Sequence of the second protein:
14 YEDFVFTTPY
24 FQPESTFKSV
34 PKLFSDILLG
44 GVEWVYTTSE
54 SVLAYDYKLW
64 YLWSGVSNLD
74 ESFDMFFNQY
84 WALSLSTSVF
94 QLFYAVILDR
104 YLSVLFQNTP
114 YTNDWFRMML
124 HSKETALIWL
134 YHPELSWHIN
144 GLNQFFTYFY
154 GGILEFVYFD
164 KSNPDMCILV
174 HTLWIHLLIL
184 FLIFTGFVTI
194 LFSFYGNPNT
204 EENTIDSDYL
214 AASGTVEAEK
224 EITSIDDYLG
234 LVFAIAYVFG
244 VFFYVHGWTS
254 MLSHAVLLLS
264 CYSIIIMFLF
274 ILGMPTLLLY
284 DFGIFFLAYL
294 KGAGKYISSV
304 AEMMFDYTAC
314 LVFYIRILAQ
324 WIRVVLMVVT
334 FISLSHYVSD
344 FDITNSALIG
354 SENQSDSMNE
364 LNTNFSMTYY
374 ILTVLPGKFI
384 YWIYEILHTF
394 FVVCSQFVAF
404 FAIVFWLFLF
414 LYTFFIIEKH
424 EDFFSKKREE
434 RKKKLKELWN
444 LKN

Sequence of the first protein:
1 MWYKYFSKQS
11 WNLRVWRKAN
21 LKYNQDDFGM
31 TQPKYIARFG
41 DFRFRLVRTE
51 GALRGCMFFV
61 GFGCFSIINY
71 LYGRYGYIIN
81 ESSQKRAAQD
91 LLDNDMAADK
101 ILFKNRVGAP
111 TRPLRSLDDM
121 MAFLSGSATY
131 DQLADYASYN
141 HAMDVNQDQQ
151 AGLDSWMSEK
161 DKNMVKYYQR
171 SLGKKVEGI

Contacts between the two chains:
Residue I287 in the second protein contacts residue A52 in the first protein (closest heavy-atom distance 3.9 Å).
Residue G297 in the second protein contacts residue G29 in the first protein (closest heavy-atom distance 3.3 Å).
Residue S302 in the second protein contacts residue M57 in the first protein (closest heavy-atom distance 3.9 Å).
Residue E305 in the second protein interacts with residue M30 in the first protein (closest heavy-atom distance 3.8 Å).
Residue F289 in the second protein contacts residue G55 in the first protein (closest heavy-atom distance 4.1 Å).
Residue Y310 in the second protein interacts with residue M57 in the first protein (closest heavy-atom distance 3.9 Å).
Residue I300 in the second protein contacts residue Y35 in the first protein (closest heavy-atom distance 4.0 Å).
Residue E424 in the second protein is in contact with residue S7 in the first protein (closest heavy-atom distance 3.9 Å).
Residue I287 in the second protein interacts with residue C56 in the first protein (closest heavy-atom distance 4.0 Å).
Residue K422 in the second protein is in contact with residue Q9 in the first protein (closest heavy-atom distance 2.7 Å).
Residue S302 in the second protein interacts with residue R43 in the first protein (closest heavy-atom distance 2.9 Å).
Residue Y310 in the second protein interacts with residue F62 in the first protein (closest heavy-atom distance 3.1 Å).
Residue G297 in the second protein contacts residue M30 in the first protein (closest heavy-atom distance 3.8 Å).
Residue D425 in the second protein is in contact with residue Y5 in the first protein (closest heavy-atom distance 3.3 Å).
Residue G297 in the second protein contacts residue R54 in the first protein (closest heavy-atom distance 3.5 Å).
Residue K430 in the second protein interacts with residue Y5 in the first protein (closest heavy-atom distance 3.8 Å).
Residue K422 in the second protein contacts residue S10 in the first protein (closest heavy-atom distance 3.8 Å).
Residue I300 in the second protein interacts with residue M30 in the first protein (closest heavy-atom distance 3.7 Å).
Residue D425 in the second protein interacts with residue S7 in the first protein (closest heavy-atom distance 3.4 Å).
Residue S302 in the second protein is in contact with residue M30 in the first protein (closest heavy-atom distance 4.1 Å).
Residue I300 in the second protein contacts residue P33 in the first protein (closest heavy-atom distance 3.6 Å).
Residue I287 in the second protein is in contact with residue G55 in the first protein (closest heavy-atom distance 3.4 Å).
Residue A291 in the second protein contacts residue R54 in the first protein (closest heavy-atom distance 3.4 Å).
Residue H423 in the second protein contacts residue S7 in the first protein (closest heavy-atom distance 3.2 Å).
Residue F288 in the second protein is in contact with residue A52 in the first protein (closest heavy-atom distance 3.8 Å).
Residue H423 in the second protein is in contact with residue F6 in the first protein (closest heavy-atom distance 3.6 Å).
Residue E421 in the second protein contacts residue N12 in the first protein (closest heavy-atom distance 3.4 Å).
Residue F288 in the second protein interacts with residue T49 in the first protein (closest heavy-atom distance 3.8 Å).
Residue E424 in the second protein interacts with residue Y5 in the first protein (closest heavy-atom distance 3.3 Å).
Residue L290 in the second protein interacts with residue F58 in the first protein (closest heavy-atom distance 4.0 Å).
Residue H423 in the second protein contacts residue Y5 in the first protein (closest heavy-atom distance 4.1 Å).
Residue I300 in the second protein contacts residue R43 in the first protein (closest heavy-atom distance 3.1 Å).
Residue A296 in the second protein interacts with residue R54 in the first protein (closest heavy-atom distance 4.0 Å).
Residue K294 in the second protein interacts with residue R54 in the first protein (closest heavy-atom distance 3.3 Å).
Residue H423 in the second protein contacts residue S10 in the first protein (closest heavy-atom distance 3.5 Å).
Residue F288 in the second protein interacts with residue A19 in the first protein (closest heavy-atom distance 4.1 Å).
Residue A296 in the second protein is in contact with residue G29 in the first protein (closest heavy-atom distance 3.8 Å).
Residue L290 in the second protein is in contact with residue R54 in the first protein (closest heavy-atom distance 3.3 Å).
Residue Y310 in the second protein interacts with residue G61 in the first protein (closest heavy-atom distance 3.3 Å).
Residue Y310 in the second protein interacts with residue F65 in the first protein (closest heavy-atom distance 3.7 Å).
Residue F288 in the second protein interacts with residue G51 in the first protein (closest heavy-atom distance 3.6 Å).
Residue M306 in the second protein contacts residue M57 in the first protein (closest heavy-atom distance 3.6 Å).
Residue E421 in the second protein is in contact with residue Q9 in the first protein (closest heavy-atom distance 3.2 Å).
Residue I420 in the second protein interacts with residue Q9 in the first protein (closest heavy-atom distance 3.8 Å).
Residue A296 in the second protein is in contact with residue E50 in the first protein (closest heavy-atom distance 3.3 Å).
Residue Y299 in the second protein is in contact with residue M30 in the first protein (closest heavy-atom distance 3.2 Å).
Residue K422 in the second protein interacts with residue S7 in the first protein (closest heavy-atom distance 3.1 Å).
Residue A296 in the second protein interacts with residue Y23 in the first protein (closest heavy-atom distance 3.6 Å).
Residue C313 in the second protein interacts with residue F58 in the first protein (closest heavy-atom distance 3.9 Å).
Residue Y310 in the second protein contacts residue F58 in the first protein (closest heavy-atom distance 2.8 Å).
Residue K429 in the second protein is in contact with residue Y5 in the first protein (closest heavy-atom distance 3.5 Å).
Residue K429 in the second protein contacts residue K4 in the first protein (closest heavy-atom distance 3.5 Å).
Residue D309 in the second protein contacts residue R54 in the first protein (closest heavy-atom distance 3.5 Å).
Residue G297 in the second protein contacts residue E50 in the first protein (closest heavy-atom distance 3.0 Å).
Residue F426 in the second protein is in contact with residue Y5 in the first protein (closest heavy-atom distance 3.4 Å).
Residue G295 in the second protein contacts residue R54 in the first protein (closest heavy-atom distance 2.4 Å).
Residue M306 in the second protein is in contact with residue G61 in the first protein (closest heavy-atom distance 3.6 Å).
Residue M306 in the second protein contacts residue F65 in the first protein (closest heavy-atom distance 4.0 Å).
Residue F289 in the second protein contacts residue F58 in the first protein (closest heavy-atom distance 3.9 Å).
Residue I287 in the second protein contacts residue G51 in the first protein (closest heavy-atom distance 3.2 Å).

These two protein chains interact to form a complex.